Sequence of chain A:
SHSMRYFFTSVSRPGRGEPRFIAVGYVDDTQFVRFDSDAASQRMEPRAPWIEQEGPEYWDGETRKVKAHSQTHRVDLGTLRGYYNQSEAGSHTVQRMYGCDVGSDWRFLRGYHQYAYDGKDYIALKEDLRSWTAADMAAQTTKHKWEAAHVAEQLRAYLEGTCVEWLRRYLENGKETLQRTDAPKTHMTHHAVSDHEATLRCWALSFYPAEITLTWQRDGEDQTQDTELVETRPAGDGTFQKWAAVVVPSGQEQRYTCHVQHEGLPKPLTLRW

The following describes two proteins that form a bound complex.

Interface contacts:
Residue H113 in chain A interacts with residue L6 in chain B (closest heavy-atom distance 4.3 Å).
Residue L155 in chain A interacts with residue L3 in chain B (closest heavy-atom distance 3.4 Å).
Residue Y58 in chain A is in contact with residue G1 in chain B (closest heavy-atom distance 4.4 Å).
Residue T142 in chain A contacts residue A8 in chain B (closest heavy-atom distance 4.9 Å).
Residue H69 in chain A interacts with residue L3 in chain B (closest heavy-atom distance 3.3 Å).
Residue K65 in chain A contacts residue G1 in chain B (closest heavy-atom distance 4.3 Å).
Residue V75 in chain A contacts residue A8 in chain B (closest heavy-atom distance 4.9 Å).
Residue H113 in chain A is in contact with residue P7 in chain B (closest heavy-atom distance 4.0 Å).
Residue Y122 in chain A contacts residue V9 in chain B (closest heavy-atom distance 4.1 Å).
Residue W166 in chain A interacts with residue G1 in chain B (closest heavy-atom distance 3.3 Å).
Residue R96 in chain A contacts residue P7 in chain B (closest heavy-atom distance 2.9 Å).
Residue H69 in chain A interacts with residue L6 in chain B (closest heavy-atom distance 3.7 Å).
Residue V151 in chain A contacts residue P7 in chain B (closest heavy-atom distance 3.6 Å).
Residue T72 in chain A contacts residue L6 in chain B (closest heavy-atom distance 3.9 Å).
Residue Y158 in chain A contacts residue P4 in chain B (closest heavy-atom distance 4.3 Å).
Residue Y98 in chain A contacts residue L3 in chain B (closest heavy-atom distance 2.9 Å).
Residue L155 in chain A contacts residue P7 in chain B (closest heavy-atom distance 4.4 Å).
Residue D76 in chain A interacts with residue P7 in chain B (closest heavy-atom distance 4.7 Å).
Residue R96 in chain A interacts with residue V9 in chain B (closest heavy-atom distance 4.8 Å).
Residue H73 in chain A is in contact with residue L6 in chain B (closest heavy-atom distance 3.5 Å).
Residue W146 in chain A is in contact with residue V9 in chain B (closest heavy-atom distance 4.0 Å).
Residue W146 in chain A is in contact with residue P7 in chain B (closest heavy-atom distance 3.6 Å).
Residue Y98 in chain A interacts with residue L6 in chain B (closest heavy-atom distance 3.9 Å).
Residue L80 in chain A contacts residue V9 in chain B (closest heavy-atom distance 3.8 Å).
Residue T142 in chain A contacts residue V9 in chain B (closest heavy-atom distance 2.6 Å).
Residue H113 in chain A contacts residue L3 in chain B (closest heavy-atom distance 4.3 Å).
Residue E62 in chain A interacts with residue G1 in chain B (closest heavy-atom distance 3.5 Å).
Residue M44 in chain A interacts with residue L2 in chain B (closest heavy-atom distance 3.5 Å).
Residue F8 in chain A interacts with residue L2 in chain B (closest heavy-atom distance 3.6 Å).
Residue E62 in chain A contacts residue L2 in chain B (closest heavy-atom distance 2.9 Å).
Residue M4 in chain A contacts residue G1 in chain B (closest heavy-atom distance 3.7 Å).
Residue D76 in chain A contacts residue V9 in chain B (closest heavy-atom distance 3.0 Å).
Residue F32 in chain A is in contact with residue G1 in chain B (closest heavy-atom distance 4.9 Å).
Residue W146 in chain A is in contact with residue A8 in chain B (closest heavy-atom distance 2.8 Å).
Residue Y115 in chain A contacts residue V9 in chain B (closest heavy-atom distance 3.7 Å).
Residue K65 in chain A contacts residue L2 in chain B (closest heavy-atom distance 2.9 Å).
Residue V66 in chain A contacts residue L2 in chain B (closest heavy-atom distance 3.5 Å).
Residue T72 in chain A contacts residue P7 in chain B (closest heavy-atom distance 3.9 Å).
Residue Y158 in chain A contacts residue L2 in chain B (closest heavy-atom distance 3.9 Å).
Residue Y6 in chain A interacts with residue G1 in chain B (closest heavy-atom distance 2.9 Å).
Residue Y6 in chain A interacts with residue L2 in chain B (closest heavy-atom distance 3.5 Å).
Residue R96 in chain A contacts residue A8 in chain B (closest heavy-atom distance 4.7 Å).
Residue K65 in chain A is in contact with residue L3 in chain B (closest heavy-atom distance 3.5 Å).
Residue D76 in chain A contacts residue A8 in chain B (closest heavy-atom distance 3.5 Å).
Residue Y158 in chain A interacts with residue G1 in chain B (closest heavy-atom distance 2.6 Å).
Residue Y98 in chain A is in contact with residue L2 in chain B (closest heavy-atom distance 3.2 Å).
Residue Y170 in chain A interacts with residue G1 in chain B (closest heavy-atom distance 2.7 Å).
Residue K145 in chain A interacts with residue V9 in chain B (closest heavy-atom distance 2.8 Å).
Residue T79 in chain A interacts with residue V9 in chain B (closest heavy-atom distance 3.6 Å).
Residue T72 in chain A is in contact with residue A8 in chain B (closest heavy-atom distance 3.8 Å).
Residue H69 in chain A contacts residue L2 in chain B (closest heavy-atom distance 4.0 Å).
Residue Y158 in chain A contacts residue L3 in chain B (closest heavy-atom distance 3.4 Å).
Residue Y83 in chain A interacts with residue V9 in chain B (closest heavy-atom distance 3.0 Å).
Residue R96 in chain A interacts with residue L6 in chain B (closest heavy-atom distance 3.5 Å).
Residue K65 in chain A interacts with residue P4 in chain B (closest heavy-atom distance 3.8 Å).
Residue K145 in chain A contacts residue A8 in chain B (closest heavy-atom distance 4.0 Å).

Sequence of chain B:
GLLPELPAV